Sequence of the first protein:
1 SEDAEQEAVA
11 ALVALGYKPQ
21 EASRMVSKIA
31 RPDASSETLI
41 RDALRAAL

Contacts between the two chains:
Residue T123 in the second protein is in contact with residue E21 in the first protein (closest heavy-atom distance 4.2 Å).
Residue S126 in the second protein is in contact with residue L48 in the first protein (closest heavy-atom distance 4.0 Å).
Residue T123 in the second protein interacts with residue R24 in the first protein (closest heavy-atom distance 3.6 Å).
Residue S124 in the second protein contacts residue A47 in the first protein (closest heavy-atom distance 4.9 Å).
Residue R125 in the second protein interacts with residue L48 in the first protein (closest heavy-atom distance 4.7 Å).

Sequence of the second protein:
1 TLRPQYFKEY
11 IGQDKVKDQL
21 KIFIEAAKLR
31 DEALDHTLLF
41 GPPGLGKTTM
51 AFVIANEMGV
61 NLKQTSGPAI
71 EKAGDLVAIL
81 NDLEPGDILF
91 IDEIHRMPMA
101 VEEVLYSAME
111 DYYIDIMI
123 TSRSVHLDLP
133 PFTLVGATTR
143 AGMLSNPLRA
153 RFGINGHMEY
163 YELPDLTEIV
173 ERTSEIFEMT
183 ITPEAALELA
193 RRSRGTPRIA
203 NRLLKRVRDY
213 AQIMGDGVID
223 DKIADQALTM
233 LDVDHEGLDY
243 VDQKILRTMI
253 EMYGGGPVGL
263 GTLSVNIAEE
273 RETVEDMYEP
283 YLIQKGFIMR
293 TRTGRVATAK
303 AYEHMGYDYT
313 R

The following describes two proteins that form a bound complex.